Sequence of the first protein:
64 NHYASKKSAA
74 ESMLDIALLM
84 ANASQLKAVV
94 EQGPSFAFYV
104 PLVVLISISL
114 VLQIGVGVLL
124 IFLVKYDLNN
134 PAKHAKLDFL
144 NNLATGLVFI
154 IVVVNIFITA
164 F

The following describes two proteins that form a bound complex.

Sequence of the second protein:
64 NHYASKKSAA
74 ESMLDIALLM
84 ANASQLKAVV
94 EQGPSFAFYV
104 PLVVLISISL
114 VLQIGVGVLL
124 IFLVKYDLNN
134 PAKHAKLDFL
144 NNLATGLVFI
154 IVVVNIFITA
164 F

Residue-level contacts at the interface:
Residue I154 in the first protein interacts with residue Y66 in the second protein (closest heavy-atom distance 3.8 Å).
Residue A163 in the first protein contacts residue K90 in the second protein (closest heavy-atom distance 3.5 Å).
Residue F101 in the first protein is in contact with residue E94 in the second protein (closest heavy-atom distance 3.9 Å).
Residue F152 in the first protein is in contact with residue A73 in the second protein (closest heavy-atom distance 4.0 Å).
Residue S75 in the first protein interacts with residue H65 in the second protein (closest heavy-atom distance 3.3 Å).
Residue F160 in the first protein is in contact with residue L89 in the second protein (closest heavy-atom distance 3.9 Å).
Residue F160 in the first protein is in contact with residue A86 in the second protein (closest heavy-atom distance 3.8 Å).
Residue L77 in the first protein interacts with residue Y66 in the second protein (closest heavy-atom distance 3.7 Å).
Residue M76 in the first protein contacts residue H65 in the second protein (closest heavy-atom distance 3.3 Å).
Residue D141 in the first protein interacts with residue K128 in the second protein (closest heavy-atom distance 3.2 Å).
Residue V151 in the first protein interacts with residue A73 in the second protein (closest heavy-atom distance 4.2 Å).
Residue F152 in the first protein is in contact with residue I124 in the second protein (closest heavy-atom distance 3.5 Å).
Residue F152 in the first protein contacts residue G120 in the second protein (closest heavy-atom distance 3.5 Å).
Residue F152 in the first protein interacts with residue Q116 in the second protein (closest heavy-atom distance 4.0 Å).
Residue L123 in the first protein is in contact with residue K69 in the second protein (closest heavy-atom distance 4.5 Å).
Residue V156 in the first protein contacts residue L77 in the second protein (closest heavy-atom distance 4.3 Å).
Residue I153 in the first protein contacts residue I117 in the second protein (closest heavy-atom distance 4.3 Å).
Residue F164 in the first protein is in contact with residue K90 in the second protein (closest heavy-atom distance 3.5 Å).
Residue M76 in the first protein interacts with residue Y66 in the second protein (closest heavy-atom distance 3.7 Å).
Residue F152 in the first protein is in contact with residue L77 in the second protein (closest heavy-atom distance 3.5 Å).
Residue F152 in the first protein contacts residue I117 in the second protein (closest heavy-atom distance 3.7 Å).
Residue S75 in the first protein is in contact with residue Y66 in the second protein (closest heavy-atom distance 4.1 Å).
Residue L123 in the first protein is in contact with residue H65 in the second protein (closest heavy-atom distance 3.7 Å).
Residue V156 in the first protein contacts residue L82 in the second protein (closest heavy-atom distance 4.4 Å).
Residue D78 in the first protein is in contact with residue Y66 in the second protein (closest heavy-atom distance 3.3 Å).
Residue V151 in the first protein is in contact with residue Y66 in the second protein (closest heavy-atom distance 3.8 Å).
Residue V151 in the first protein is in contact with residue K70 in the second protein (closest heavy-atom distance 3.7 Å).
Residue A163 in the first protein interacts with residue S87 in the second protein (closest heavy-atom distance 4.5 Å).
Residue D141 in the first protein interacts with residue N132 in the second protein (closest heavy-atom distance 3.3 Å).
Residue N145 in the first protein is in contact with residue F125 in the second protein (closest heavy-atom distance 3.6 Å).
Residue F101 in the first protein contacts residue V93 in the second protein (closest heavy-atom distance 3.9 Å).
Residue G149 in the first protein is in contact with residue I124 in the second protein (closest heavy-atom distance 4.0 Å).
Residue I159 in the first protein is in contact with residue M83 in the second protein (closest heavy-atom distance 4.4 Å).
Residue V155 in the first protein contacts residue K70 in the second protein (closest heavy-atom distance 4.3 Å).
Residue N145 in the first protein is in contact with residue K128 in the second protein (closest heavy-atom distance 3.2 Å).
Residue F101 in the first protein is in contact with residue K90 in the second protein (closest heavy-atom distance 4.0 Å).
Residue S75 in the first protein interacts with residue N64 in the second protein (closest heavy-atom distance 2.8 Å).
Residue F160 in the first protein contacts residue L113 in the second protein (closest heavy-atom distance 3.5 Å).
Residue I159 in the first protein interacts with residue I79 in the second protein (closest heavy-atom distance 4.3 Å).
Residue T148 in the first protein contacts residue A72 in the second protein (closest heavy-atom distance 4.3 Å).
Residue F142 in the first protein is in contact with residue K128 in the second protein (closest heavy-atom distance 3.6 Å).
Residue L81 in the first protein contacts residue Y66 in the second protein (closest heavy-atom distance 4.5 Å).
Residue V119 in the first protein interacts with residue Y66 in the second protein (closest heavy-atom distance 3.8 Å).
Residue F142 in the first protein is in contact with residue F125 in the second protein (closest heavy-atom distance 3.7 Å).
Residue V155 in the first protein interacts with residue E74 in the second protein (closest heavy-atom distance 3.9 Å).
Residue V151 in the first protein is in contact with residue K69 in the second protein (closest heavy-atom distance 4.0 Å).
Residue A138 in the first protein contacts residue K128 in the second protein (closest heavy-atom distance 4.1 Å).
Residue T148 in the first protein interacts with residue K69 in the second protein (closest heavy-atom distance 4.2 Å).
Residue I159 in the first protein is in contact with residue L82 in the second protein (closest heavy-atom distance 4.3 Å).
Residue T148 in the first protein contacts residue I124 in the second protein (closest heavy-atom distance 4.2 Å).
Residue V127 in the first protein is in contact with residue H65 in the second protein (closest heavy-atom distance 3.7 Å).
Residue N144 in the first protein interacts with residue K69 in the second protein (closest heavy-atom distance 3.7 Å).
Residue F164 in the first protein contacts residue L89 in the second protein (closest heavy-atom distance 4.4 Å).
Residue N145 in the first protein is in contact with residue I124 in the second protein (closest heavy-atom distance 4.0 Å).
Residue F160 in the first protein contacts residue L82 in the second protein (closest heavy-atom distance 4.2 Å).
Residue T148 in the first protein contacts residue A73 in the second protein (closest heavy-atom distance 3.6 Å).
Residue F152 in the first protein is in contact with residue V121 in the second protein (closest heavy-atom distance 3.6 Å).
Residue H137 in the first protein interacts with residue N132 in the second protein (closest heavy-atom distance 3.9 Å).
Residue A163 in the first protein contacts residue A86 in the second protein (closest heavy-atom distance 3.6 Å).
Residue L77 in the first protein is in contact with residue N64 in the second protein (closest heavy-atom distance 4.0 Å).